Residue-level contacts at the interface:
Residue V518 in chain A is in contact with residue W16 in chain B (closest heavy-atom distance 3.4 Å).
Residue R826 in chain A interacts with residue Y63 in chain B (closest heavy-atom distance 3.5 Å).
Residue D24 in chain A is in contact with residue S45 in chain B (closest heavy-atom distance 3.5 Å).
Residue V14 in chain A interacts with residue K31 in chain B (closest heavy-atom distance 3.9 Å).
Residue R550 in chain A interacts with residue A17 in chain B (closest heavy-atom distance 3.9 Å).
Residue L11 in chain A is in contact with residue S28 in chain B (closest heavy-atom distance 3.4 Å).
Residue D819 in chain A contacts residue R59 in chain B (closest heavy-atom distance 2.8 Å).
Residue L7 in chain A interacts with residue I25 in chain B (closest heavy-atom distance 3.9 Å).
Residue L17 in chain A interacts with residue F35 in chain B (closest heavy-atom distance 3.2 Å).
Residue A823 in chain A contacts residue Y63 in chain B (closest heavy-atom distance 4.1 Å).
Residue Q756 in chain A contacts residue M41 in chain B (closest heavy-atom distance 4.0 Å).
Residue R826 in chain A is in contact with residue R67 in chain B (closest heavy-atom distance 3.2 Å).
Residue P23 in chain A contacts residue R46 in chain B (closest heavy-atom distance 4.1 Å).
Residue Y481 in chain A is in contact with residue W16 in chain B (closest heavy-atom distance 3.7 Å).
Residue V832 in chain A interacts with residue Y63 in chain B (closest heavy-atom distance 3.4 Å).
Residue Q25 in chain A interacts with residue S42 in chain B (closest heavy-atom distance 3.5 Å).
Residue L22 in chain A interacts with residue F39 in chain B (closest heavy-atom distance 3.8 Å).
Residue P554 in chain A contacts residue W16 in chain B (closest heavy-atom distance 4.2 Å).
Residue Q25 in chain A is in contact with residue M41 in chain B (closest heavy-atom distance 3.9 Å).
Residue S555 in chain A interacts with residue R19 in chain B (closest heavy-atom distance 3.0 Å).
Residue L17 in chain A is in contact with residue I32 in chain B (closest heavy-atom distance 4.1 Å).
Residue R766 in chain A interacts with residue N51 in chain B (closest heavy-atom distance 3.6 Å).
Residue T769 in chain A interacts with residue E52 in chain B (closest heavy-atom distance 4.0 Å).
Residue D763 in chain A contacts residue A48 in chain B (closest heavy-atom distance 3.7 Å).
Residue L22 in chain A contacts residue S42 in chain B (closest heavy-atom distance 3.5 Å).
Residue R550 in chain A interacts with residue E20 in chain B (closest heavy-atom distance 3.4 Å).
Residue G553 in chain A interacts with residue R19 in chain B (closest heavy-atom distance 2.7 Å).
Residue V14 in chain A interacts with residue I32 in chain B (closest heavy-atom distance 4.2 Å).
Residue N765 in chain A contacts residue E52 in chain B (closest heavy-atom distance 3.4 Å).
Residue V832 in chain A interacts with residue R67 in chain B (closest heavy-atom distance 3.6 Å).
Residue H754 in chain A contacts residue R44 in chain B (closest heavy-atom distance 3.7 Å).
Residue T517 in chain A contacts residue I12 in chain B (closest heavy-atom distance 3.9 Å).
Residue V552 in chain A contacts residue W16 in chain B (closest heavy-atom distance 3.6 Å).
Residue D24 in chain A is in contact with residue S42 in chain B (closest heavy-atom distance 4.0 Å).
Residue R477 in chain A is in contact with residue E23 in chain B (closest heavy-atom distance 3.3 Å).
Residue A551 in chain A interacts with residue E20 in chain B (closest heavy-atom distance 3.1 Å).
Residue H754 in chain A is in contact with residue M41 in chain B (closest heavy-atom distance 2.9 Å).
Residue L11 in chain A is in contact with residue I24 in chain B (closest heavy-atom distance 4.2 Å).
Residue K516 in chain A interacts with residue I12 in chain B (closest heavy-atom distance 2.9 Å).
Residue K516 in chain A is in contact with residue R10 in chain B (closest heavy-atom distance 2.9 Å).
Residue P23 in chain A is in contact with residue S42 in chain B (closest heavy-atom distance 3.5 Å).
Residue V552 in chain A is in contact with residue E20 in chain B (closest heavy-atom distance 2.6 Å).
Residue T817 in chain A is in contact with residue A56 in chain B (closest heavy-atom distance 4.1 Å).
Residue Q558 in chain A contacts residue W16 in chain B (closest heavy-atom distance 4.1 Å).
Residue Q485 in chain A interacts with residue W16 in chain B (closest heavy-atom distance 4.1 Å).
Residue L22 in chain A is in contact with residue S38 in chain B (closest heavy-atom distance 3.9 Å).
Residue R753 in chain A contacts residue E52 in chain B (closest heavy-atom distance 2.9 Å).
Residue D520 in chain A is in contact with residue H13 in chain B (closest heavy-atom distance 2.6 Å).
Residue Q25 in chain A interacts with residue S38 in chain B (closest heavy-atom distance 3.8 Å).
Residue E469 in chain A is in contact with residue K30 in chain B (closest heavy-atom distance 3.1 Å).
Residue D520 in chain A interacts with residue W16 in chain B (closest heavy-atom distance 3.7 Å).
Residue H754 in chain A contacts residue S45 in chain B (closest heavy-atom distance 2.9 Å).
Residue W521 in chain A contacts residue H13 in chain B (closest heavy-atom distance 4.0 Å).
Residue P554 in chain A is in contact with residue R19 in chain B (closest heavy-atom distance 3.2 Å).
Residue V832 in chain A contacts residue A66 in chain B (closest heavy-atom distance 4.2 Å).
Residue C519 in chain A interacts with residue I12 in chain B (closest heavy-atom distance 3.8 Å).
Residue V552 in chain A contacts residue R19 in chain B (closest heavy-atom distance 3.9 Å).
Residue R550 in chain A contacts residue H13 in chain B (closest heavy-atom distance 3.6 Å).
Residue T817 in chain A is in contact with residue E52 in chain B (closest heavy-atom distance 3.1 Å).
Residue S761 in chain A is in contact with residue R44 in chain B (closest heavy-atom distance 3.6 Å).

Sequence of chain A:
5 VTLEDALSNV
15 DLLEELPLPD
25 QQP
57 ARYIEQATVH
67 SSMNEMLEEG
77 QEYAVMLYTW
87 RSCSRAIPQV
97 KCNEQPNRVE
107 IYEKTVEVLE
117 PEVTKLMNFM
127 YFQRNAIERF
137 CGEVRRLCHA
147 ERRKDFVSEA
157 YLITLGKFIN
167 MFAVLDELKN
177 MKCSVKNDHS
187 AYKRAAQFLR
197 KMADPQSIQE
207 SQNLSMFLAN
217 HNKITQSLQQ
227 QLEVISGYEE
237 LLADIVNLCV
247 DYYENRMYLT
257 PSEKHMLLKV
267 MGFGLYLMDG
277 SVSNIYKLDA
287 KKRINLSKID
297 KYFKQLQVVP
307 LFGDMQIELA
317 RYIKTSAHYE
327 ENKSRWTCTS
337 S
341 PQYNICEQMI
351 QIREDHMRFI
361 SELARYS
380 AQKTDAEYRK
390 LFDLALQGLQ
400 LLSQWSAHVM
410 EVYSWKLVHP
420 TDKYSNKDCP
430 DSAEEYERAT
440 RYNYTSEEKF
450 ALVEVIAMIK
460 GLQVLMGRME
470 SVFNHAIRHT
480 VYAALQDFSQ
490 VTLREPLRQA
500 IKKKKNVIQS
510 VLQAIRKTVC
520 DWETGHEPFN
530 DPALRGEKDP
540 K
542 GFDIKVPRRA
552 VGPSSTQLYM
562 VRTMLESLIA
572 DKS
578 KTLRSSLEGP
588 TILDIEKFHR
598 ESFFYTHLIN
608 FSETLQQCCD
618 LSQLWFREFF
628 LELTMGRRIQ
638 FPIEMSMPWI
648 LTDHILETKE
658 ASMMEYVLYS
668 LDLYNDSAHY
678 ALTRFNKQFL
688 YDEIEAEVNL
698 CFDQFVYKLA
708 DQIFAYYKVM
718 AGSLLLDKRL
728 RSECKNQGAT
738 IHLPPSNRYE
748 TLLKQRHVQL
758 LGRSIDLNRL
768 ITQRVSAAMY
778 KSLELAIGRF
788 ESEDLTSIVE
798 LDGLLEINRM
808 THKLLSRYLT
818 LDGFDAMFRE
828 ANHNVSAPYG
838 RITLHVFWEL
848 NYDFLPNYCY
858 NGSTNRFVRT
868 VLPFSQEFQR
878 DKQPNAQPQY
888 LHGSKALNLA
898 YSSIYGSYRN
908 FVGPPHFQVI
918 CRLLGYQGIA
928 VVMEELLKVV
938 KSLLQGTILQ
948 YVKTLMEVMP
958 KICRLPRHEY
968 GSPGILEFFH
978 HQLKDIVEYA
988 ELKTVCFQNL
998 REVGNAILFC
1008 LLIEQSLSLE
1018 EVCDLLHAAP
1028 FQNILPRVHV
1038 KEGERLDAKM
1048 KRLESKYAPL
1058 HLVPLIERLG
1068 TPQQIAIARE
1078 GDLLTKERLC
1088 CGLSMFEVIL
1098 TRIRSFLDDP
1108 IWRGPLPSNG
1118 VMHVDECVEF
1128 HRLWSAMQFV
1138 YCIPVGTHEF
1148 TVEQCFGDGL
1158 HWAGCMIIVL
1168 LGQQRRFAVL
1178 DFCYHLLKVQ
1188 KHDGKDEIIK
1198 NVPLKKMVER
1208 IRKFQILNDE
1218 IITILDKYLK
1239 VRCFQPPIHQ

This data describes a binding interaction between two proteins.

Sequence of chain B:
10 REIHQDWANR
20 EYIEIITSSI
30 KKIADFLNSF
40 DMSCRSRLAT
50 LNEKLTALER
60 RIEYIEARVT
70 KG